Sequence of chain A:
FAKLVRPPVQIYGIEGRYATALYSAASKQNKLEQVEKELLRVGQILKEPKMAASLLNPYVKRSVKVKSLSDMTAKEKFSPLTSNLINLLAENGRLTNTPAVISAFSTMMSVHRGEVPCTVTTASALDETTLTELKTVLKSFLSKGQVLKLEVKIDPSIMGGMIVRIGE

Sequence of chain B:
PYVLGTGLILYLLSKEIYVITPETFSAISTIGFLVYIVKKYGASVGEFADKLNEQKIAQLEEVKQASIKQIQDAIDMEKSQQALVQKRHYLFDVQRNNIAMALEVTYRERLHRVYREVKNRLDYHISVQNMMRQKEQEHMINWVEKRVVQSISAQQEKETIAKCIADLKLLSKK

Interface contacts:
Residue A162 in chain B interacts with residue L148 in chain A (closest heavy-atom distance 4.3 Å).
Residue L170 in chain B interacts with residue E133 in chain A (closest heavy-atom distance 2.9 Å).
Residue L171 in chain B contacts residue E133 in chain A (closest heavy-atom distance 4.7 Å).
Residue E159 in chain B is in contact with residue K144 in chain A (closest heavy-atom distance 4.7 Å).
Residue E159 in chain B is in contact with residue L148 in chain A (closest heavy-atom distance 4.7 Å).
Residue E159 in chain B contacts residue V147 in chain A (closest heavy-atom distance 4.2 Å).

The following describes two proteins that form a bound complex.